Contacts between the two chains:
Residue H92 in chain B is in contact with residue C6 in chain A (closest heavy-atom distance 3.5 Å).
Residue Y94 in chain B interacts with residue D3 in chain A (closest heavy-atom distance 3.5 Å).
Residue F93 in chain B interacts with residue C2 in chain A (closest heavy-atom distance 4.3 Å).
Residue F93 in chain B is in contact with residue E1 in chain A (closest heavy-atom distance 3.4 Å).
Residue L91 in chain B contacts residue D3 in chain A (closest heavy-atom distance 2.8 Å).
Residue H92 in chain B contacts residue E1 in chain A (closest heavy-atom distance 4.4 Å).
Residue H96 in chain B contacts residue D3 in chain A (closest heavy-atom distance 2.8 Å).
Residue F93 in chain B is in contact with residue D3 in chain A (closest heavy-atom distance 4.1 Å).
Residue Y94 in chain B is in contact with residue C2 in chain A (closest heavy-atom distance 3.6 Å).
Residue H92 in chain B is in contact with residue D3 in chain A (closest heavy-atom distance 2.5 Å).
Residue Y94 in chain B interacts with residue E1 in chain A (closest heavy-atom distance 2.9 Å).
Residue Y94 in chain B interacts with residue K4 in chain A (closest heavy-atom distance 3.6 Å).
Residue H92 in chain B interacts with residue C2 in chain A (closest heavy-atom distance 3.4 Å).

This data describes a binding interaction between two proteins.

Sequence of chain B:
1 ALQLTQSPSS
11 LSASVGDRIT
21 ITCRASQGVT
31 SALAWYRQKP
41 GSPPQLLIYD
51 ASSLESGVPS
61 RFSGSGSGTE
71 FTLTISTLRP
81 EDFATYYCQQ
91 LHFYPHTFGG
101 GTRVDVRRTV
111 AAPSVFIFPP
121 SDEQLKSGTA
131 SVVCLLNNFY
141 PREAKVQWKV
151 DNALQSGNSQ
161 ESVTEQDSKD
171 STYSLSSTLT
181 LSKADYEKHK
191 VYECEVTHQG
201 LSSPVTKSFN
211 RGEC

Sequence of chain A:
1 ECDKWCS